Sequence of chain A:
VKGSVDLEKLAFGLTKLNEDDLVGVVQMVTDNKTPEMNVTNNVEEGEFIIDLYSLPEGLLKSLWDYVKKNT

Sequence of chain B:
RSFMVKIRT

Interface contacts:
Residue V30 in chain A is in contact with residue I8 in chain B (closest heavy-atom distance 4.1 Å).
Residue F53 in chain A interacts with residue K7 in chain B (closest heavy-atom distance 3.6 Å).
Residue G51 in chain A contacts residue R9 in chain B (closest heavy-atom distance 3.4 Å).
Residue L57 in chain A interacts with residue M5 in chain B (closest heavy-atom distance 5.0 Å).
Residue E52 in chain A interacts with residue I8 in chain B (closest heavy-atom distance 3.4 Å).
Residue Y58 in chain A is in contact with residue S3 in chain B (closest heavy-atom distance 3.6 Å).
Residue L57 in chain A interacts with residue F4 in chain B (closest heavy-atom distance 2.9 Å).
Residue F53 in chain A contacts residue I8 in chain B (closest heavy-atom distance 2.7 Å).
Residue F53 in chain A interacts with residue R9 in chain B (closest heavy-atom distance 4.9 Å).
Residue I55 in chain A interacts with residue V6 in chain B (closest heavy-atom distance 2.8 Å).
Residue D56 in chain A is in contact with residue M5 in chain B (closest heavy-atom distance 3.6 Å).
Residue E50 in chain A interacts with residue T10 in chain B (closest heavy-atom distance 4.3 Å).
Residue E13 in chain A is in contact with residue F4 in chain B (closest heavy-atom distance 3.9 Å).
Residue D56 in chain A contacts residue S3 in chain B (closest heavy-atom distance 3.2 Å).
Residue I54 in chain A contacts residue V6 in chain B (closest heavy-atom distance 3.4 Å).
Residue L19 in chain A is in contact with residue I8 in chain B (closest heavy-atom distance 4.7 Å).
Residue E52 in chain A is in contact with residue K7 in chain B (closest heavy-atom distance 3.9 Å).
Residue I55 in chain A contacts residue I8 in chain B (closest heavy-atom distance 4.8 Å).
Residue L27 in chain A is in contact with residue I8 in chain B (closest heavy-atom distance 3.9 Å).
Residue D56 in chain A is in contact with residue R2 in chain B (closest heavy-atom distance 4.0 Å).
Residue L19 in chain A is in contact with residue V6 in chain B (closest heavy-atom distance 4.4 Å).
Residue A16 in chain A contacts residue V6 in chain B (closest heavy-atom distance 3.9 Å).
Residue L12 in chain A interacts with residue F4 in chain B (closest heavy-atom distance 4.4 Å).
Residue L57 in chain A contacts residue V6 in chain B (closest heavy-atom distance 3.7 Å).
Residue Y58 in chain A contacts residue F4 in chain B (closest heavy-atom distance 3.7 Å).
Residue I54 in chain A contacts residue I8 in chain B (closest heavy-atom distance 4.8 Å).
Residue F53 in chain A contacts residue V6 in chain B (closest heavy-atom distance 3.8 Å).
Residue I55 in chain A is in contact with residue M5 in chain B (closest heavy-atom distance 3.4 Å).
Residue D56 in chain A contacts residue F4 in chain B (closest heavy-atom distance 2.8 Å).
Residue E52 in chain A contacts residue R9 in chain B (closest heavy-atom distance 4.5 Å).
Residue I54 in chain A contacts residue M5 in chain B (closest heavy-atom distance 3.7 Å).
Residue G51 in chain A contacts residue T10 in chain B (closest heavy-atom distance 2.9 Å).
Residue I55 in chain A interacts with residue F4 in chain B (closest heavy-atom distance 3.5 Å).
Residue G51 in chain A interacts with residue I8 in chain B (closest heavy-atom distance 3.8 Å).
Residue I54 in chain A contacts residue K7 in chain B (closest heavy-atom distance 3.9 Å).
Residue A16 in chain A interacts with residue F4 in chain B (closest heavy-atom distance 3.8 Å).
Residue N43 in chain A contacts residue M5 in chain B (closest heavy-atom distance 4.1 Å).
Residue Y58 in chain A contacts residue R2 in chain B (closest heavy-atom distance 3.4 Å).

These two protein chains interact to form a complex.